The following describes two proteins that form a bound complex.

Sequence of chain B:
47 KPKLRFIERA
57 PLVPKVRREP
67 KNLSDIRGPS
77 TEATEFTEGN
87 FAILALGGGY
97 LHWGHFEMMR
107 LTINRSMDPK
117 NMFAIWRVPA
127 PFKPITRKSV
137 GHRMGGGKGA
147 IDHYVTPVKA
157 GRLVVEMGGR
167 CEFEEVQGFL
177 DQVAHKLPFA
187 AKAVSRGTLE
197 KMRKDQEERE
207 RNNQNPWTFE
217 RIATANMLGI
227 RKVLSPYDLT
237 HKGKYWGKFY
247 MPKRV

Contacts between the two chains:
Residue E171 in chain B is in contact with residue N135 in chain A (closest heavy-atom distance 3.7 Å).
Residue E170 in chain B contacts residue N135 in chain A (closest heavy-atom distance 3.8 Å).
Residue E168 in chain B contacts residue N135 in chain A (closest heavy-atom distance 4.0 Å).

Sequence of chain A:
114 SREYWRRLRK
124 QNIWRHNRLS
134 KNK